Sequence of chain B:
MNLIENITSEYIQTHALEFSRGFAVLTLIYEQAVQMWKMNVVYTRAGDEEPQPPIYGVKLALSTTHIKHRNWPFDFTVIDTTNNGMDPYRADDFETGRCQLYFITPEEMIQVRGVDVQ

Contacts between the two chains:
Residue W62 in chain A interacts with residue V34 in chain B (closest heavy-atom distance 3.1 Å).
Residue S65 in chain A is in contact with residue V58 in chain B (closest heavy-atom distance 4.2 Å).
Residue N8 in chain A is in contact with residue R70 in chain B (closest heavy-atom distance 4.1 Å).
Residue Q11 in chain A interacts with residue K38 in chain B (closest heavy-atom distance 4.7 Å).
Residue S65 in chain A contacts residue M36 in chain B (closest heavy-atom distance 4.4 Å).
Residue L187 in chain A is in contact with residue S63 in chain B (closest heavy-atom distance 3.2 Å).
Residue E183 in chain A is in contact with residue G85 in chain B (closest heavy-atom distance 3.3 Å).
Residue W62 in chain A contacts residue M36 in chain B (closest heavy-atom distance 3.1 Å).
Residue N8 in chain A contacts residue I55 in chain B (closest heavy-atom distance 3.2 Å).
Residue R186 in chain A interacts with residue D87 in chain B (closest heavy-atom distance 3.1 Å).
Residue D55 in chain A contacts residue A33 in chain B (closest heavy-atom distance 3.1 Å).
Residue P182 in chain A is in contact with residue G85 in chain B (closest heavy-atom distance 3.5 Å).
Residue N8 in chain A interacts with residue Y56 in chain B (closest heavy-atom distance 2.7 Å).
Residue T12 in chain A contacts residue E31 in chain B (closest heavy-atom distance 4.2 Å).
Residue A59 in chain A interacts with residue V34 in chain B (closest heavy-atom distance 3.9 Å).
Residue Q190 in chain A contacts residue T64 in chain B (closest heavy-atom distance 3.1 Å).
Residue G9 in chain A interacts with residue Y56 in chain B (closest heavy-atom distance 3.3 Å).
Residue Y64 in chain A contacts residue Y56 in chain B (closest heavy-atom distance 4.2 Å).
Residue R186 in chain A contacts residue A61 in chain B (closest heavy-atom distance 3.3 Å).
Residue T181 in chain A is in contact with residue N83 in chain B (closest heavy-atom distance 4.6 Å).
Residue T73 in chain A interacts with residue D87 in chain B (closest heavy-atom distance 3.1 Å).
Residue S65 in chain A is in contact with residue G57 in chain B (closest heavy-atom distance 4.6 Å).
Residue Q11 in chain A contacts residue Y56 in chain B (closest heavy-atom distance 2.9 Å).
Residue R186 in chain A is in contact with residue S63 in chain B (closest heavy-atom distance 4.7 Å).
Residue S58 in chain A is in contact with residue A33 in chain B (closest heavy-atom distance 4.3 Å).
Residue N72 in chain A is in contact with residue K59 in chain B (closest heavy-atom distance 3.4 Å).
Residue T181 in chain A interacts with residue M86 in chain B (closest heavy-atom distance 4.7 Å).
Residue E183 in chain A contacts residue S63 in chain B (closest heavy-atom distance 2.9 Å).
Residue V10 in chain A contacts residue Y56 in chain B (closest heavy-atom distance 3.2 Å).
Residue S61 in chain A contacts residue M36 in chain B (closest heavy-atom distance 4.3 Å).
Residue R186 in chain A contacts residue L62 in chain B (closest heavy-atom distance 2.6 Å).
Residue S61 in chain A interacts with residue E31 in chain B (closest heavy-atom distance 4.5 Å).
Residue L71 in chain A is in contact with residue K59 in chain B (closest heavy-atom distance 2.9 Å).
Residue L71 in chain A contacts residue V58 in chain B (closest heavy-atom distance 4.3 Å).
Residue N66 in chain A interacts with residue K59 in chain B (closest heavy-atom distance 2.3 Å).
Residue S58 in chain A contacts residue V34 in chain B (closest heavy-atom distance 3.3 Å).
Residue R186 in chain A interacts with residue T64 in chain B (closest heavy-atom distance 3.7 Å).
Residue S65 in chain A contacts residue K59 in chain B (closest heavy-atom distance 3.0 Å).
Residue Y64 in chain A contacts residue G57 in chain B (closest heavy-atom distance 3.1 Å).
Residue N72 in chain A interacts with residue D87 in chain B (closest heavy-atom distance 3.9 Å).
Residue S61 in chain A interacts with residue K38 in chain B (closest heavy-atom distance 2.9 Å).
Residue N66 in chain A contacts residue M36 in chain B (closest heavy-atom distance 4.1 Å).
Residue T181 in chain A interacts with residue G85 in chain B (closest heavy-atom distance 3.2 Å).
Residue V10 in chain A interacts with residue G57 in chain B (closest heavy-atom distance 4.1 Å).
Residue L71 in chain A interacts with residue T64 in chain B (closest heavy-atom distance 4.2 Å).
Residue Q190 in chain A contacts residue S63 in chain B (closest heavy-atom distance 4.6 Å).
Residue S58 in chain A interacts with residue E31 in chain B (closest heavy-atom distance 2.1 Å).
Residue T14 in chain A interacts with residue I12 in chain B (closest heavy-atom distance 3.5 Å).
Residue T12 in chain A interacts with residue K38 in chain B (closest heavy-atom distance 2.7 Å).
Residue L71 in chain A contacts residue A61 in chain B (closest heavy-atom distance 3.5 Å).
Residue T73 in chain A contacts residue K59 in chain B (closest heavy-atom distance 4.2 Å).
Residue T181 in chain A contacts residue N84 in chain B (closest heavy-atom distance 4.3 Å).
Residue E183 in chain A contacts residue L62 in chain B (closest heavy-atom distance 3.3 Å).
Residue D70 in chain A is in contact with residue T64 in chain B (closest heavy-atom distance 3.5 Å).
Residue N8 in chain A is in contact with residue P54 in chain B (closest heavy-atom distance 2.8 Å).
Residue L71 in chain A interacts with residue H66 in chain B (closest heavy-atom distance 3.4 Å).
Residue V10 in chain A interacts with residue K38 in chain B (closest heavy-atom distance 3.7 Å).
Residue N8 in chain A interacts with residue P53 in chain B (closest heavy-atom distance 3.3 Å).
Residue P182 in chain A is in contact with residue M86 in chain B (closest heavy-atom distance 3.8 Å).
Residue D70 in chain A interacts with residue A61 in chain B (closest heavy-atom distance 4.6 Å).

This data describes a binding interaction between two proteins.

Sequence of chain A:
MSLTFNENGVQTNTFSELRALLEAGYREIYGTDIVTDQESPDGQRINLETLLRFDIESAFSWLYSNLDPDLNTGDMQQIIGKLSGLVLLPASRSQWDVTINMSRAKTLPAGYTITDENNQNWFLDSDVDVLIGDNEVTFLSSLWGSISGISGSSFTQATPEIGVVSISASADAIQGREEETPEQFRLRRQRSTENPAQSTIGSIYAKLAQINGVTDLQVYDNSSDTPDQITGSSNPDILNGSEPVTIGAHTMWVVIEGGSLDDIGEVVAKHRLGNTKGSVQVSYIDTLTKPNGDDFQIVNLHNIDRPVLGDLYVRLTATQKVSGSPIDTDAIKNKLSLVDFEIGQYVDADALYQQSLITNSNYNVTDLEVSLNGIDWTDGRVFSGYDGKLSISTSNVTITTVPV